Sequence of the first protein:
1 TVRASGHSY

Interface contacts:
Residue Y159 in the second protein is in contact with residue R3 in the first protein (closest heavy-atom distance 3.6 Å).
Residue I124 in the second protein is in contact with residue Y9 in the first protein (closest heavy-atom distance 4.6 Å).
Residue K146 in the second protein is in contact with residue S8 in the first protein (closest heavy-atom distance 3.8 Å).
Residue Q96 in the second protein interacts with residue Y9 in the first protein (closest heavy-atom distance 4.7 Å).
Residue N70 in the second protein is in contact with residue S5 in the first protein (closest heavy-atom distance 2.7 Å).
Residue Y84 in the second protein is in contact with residue Y9 in the first protein (closest heavy-atom distance 2.8 Å).
Residue E152 in the second protein is in contact with residue G6 in the first protein (closest heavy-atom distance 4.0 Å).
Residue K146 in the second protein contacts residue Y9 in the first protein (closest heavy-atom distance 3.4 Å).
Residue N63 in the second protein contacts residue V2 in the first protein (closest heavy-atom distance 3.0 Å).
Residue N80 in the second protein is in contact with residue S8 in the first protein (closest heavy-atom distance 3.9 Å).
Residue N70 in the second protein is in contact with residue R3 in the first protein (closest heavy-atom distance 4.8 Å).
Residue Y159 in the second protein interacts with residue T1 in the first protein (closest heavy-atom distance 2.8 Å).
Residue W147 in the second protein interacts with residue Y9 in the first protein (closest heavy-atom distance 3.6 Å).
Residue N70 in the second protein interacts with residue G6 in the first protein (closest heavy-atom distance 4.3 Å).
Residue R62 in the second protein is in contact with residue T1 in the first protein (closest heavy-atom distance 2.9 Å).
Residue S77 in the second protein is in contact with residue S8 in the first protein (closest heavy-atom distance 3.5 Å).
Residue R62 in the second protein contacts residue V2 in the first protein (closest heavy-atom distance 3.0 Å).
Residue N80 in the second protein is in contact with residue Y9 in the first protein (closest heavy-atom distance 3.0 Å).
Residue T73 in the second protein interacts with residue S5 in the first protein (closest heavy-atom distance 4.1 Å).
Residue W167 in the second protein is in contact with residue T1 in the first protein (closest heavy-atom distance 3.4 Å).
Residue D114 in the second protein interacts with residue R3 in the first protein (closest heavy-atom distance 3.9 Å).
Residue Y171 in the second protein is in contact with residue T1 in the first protein (closest heavy-atom distance 2.6 Å).
Residue Y74 in the second protein is in contact with residue Y9 in the first protein (closest heavy-atom distance 3.6 Å).
Residue L81 in the second protein contacts residue Y9 in the first protein (closest heavy-atom distance 3.5 Å).
Residue I66 in the second protein interacts with residue A4 in the first protein (closest heavy-atom distance 4.1 Å).
Residue R97 in the second protein interacts with residue Y9 in the first protein (closest heavy-atom distance 3.3 Å).
Residue T73 in the second protein is in contact with residue S8 in the first protein (closest heavy-atom distance 3.6 Å).
Residue R62 in the second protein contacts residue A4 in the first protein (closest heavy-atom distance 3.9 Å).
Residue R62 in the second protein contacts residue R3 in the first protein (closest heavy-atom distance 4.3 Å).
Residue Y99 in the second protein contacts residue V2 in the first protein (closest heavy-atom distance 3.7 Å).
Residue Y9 in the second protein interacts with residue R3 in the first protein (closest heavy-atom distance 4.4 Å).
Residue M5 in the second protein is in contact with residue T1 in the first protein (closest heavy-atom distance 4.2 Å).
Residue S77 in the second protein is in contact with residue Y9 in the first protein (closest heavy-atom distance 3.1 Å).
Residue Y7 in the second protein is in contact with residue V2 in the first protein (closest heavy-atom distance 3.5 Å).
Residue L163 in the second protein interacts with residue T1 in the first protein (closest heavy-atom distance 4.4 Å).
Residue S116 in the second protein contacts residue Y9 in the first protein (closest heavy-atom distance 2.7 Å).
Residue I66 in the second protein interacts with residue R3 in the first protein (closest heavy-atom distance 3.3 Å).
Residue I66 in the second protein interacts with residue V2 in the first protein (closest heavy-atom distance 3.7 Å).
Residue T143 in the second protein interacts with residue Y9 in the first protein (closest heavy-atom distance 2.6 Å).
Residue E76 in the second protein is in contact with residue S8 in the first protein (closest heavy-atom distance 3.0 Å).
Residue N63 in the second protein is in contact with residue T1 in the first protein (closest heavy-atom distance 3.0 Å).
Residue Y123 in the second protein interacts with residue Y9 in the first protein (closest heavy-atom distance 3.7 Å).
Residue L156 in the second protein interacts with residue R3 in the first protein (closest heavy-atom distance 3.5 Å).
Residue W147 in the second protein is in contact with residue H7 in the first protein (closest heavy-atom distance 3.4 Å).
Residue Y7 in the second protein is in contact with residue T1 in the first protein (closest heavy-atom distance 2.9 Å).
Residue R97 in the second protein is in contact with residue R3 in the first protein (closest heavy-atom distance 3.6 Å).
Residue I66 in the second protein interacts with residue S5 in the first protein (closest heavy-atom distance 3.8 Å).
Residue M45 in the second protein contacts residue V2 in the first protein (closest heavy-atom distance 3.6 Å).
Residue A150 in the second protein interacts with residue H7 in the first protein (closest heavy-atom distance 3.7 Å).
Residue K146 in the second protein is in contact with residue H7 in the first protein (closest heavy-atom distance 3.5 Å).
Residue I95 in the second protein is in contact with residue Y9 in the first protein (closest heavy-atom distance 4.1 Å).
Residue W147 in the second protein contacts residue S8 in the first protein (closest heavy-atom distance 3.0 Å).
Residue T69 in the second protein contacts residue S5 in the first protein (closest heavy-atom distance 3.4 Å).
Residue Y159 in the second protein interacts with residue V2 in the first protein (closest heavy-atom distance 3.8 Å).
Residue Y99 in the second protein is in contact with residue R3 in the first protein (closest heavy-atom distance 3.0 Å).
Residue Y9 in the second protein interacts with residue V2 in the first protein (closest heavy-atom distance 3.9 Å).
Residue T73 in the second protein interacts with residue H7 in the first protein (closest heavy-atom distance 4.1 Å).
Residue T73 in the second protein contacts residue G6 in the first protein (closest heavy-atom distance 3.8 Å).
Residue E152 in the second protein contacts residue H7 in the first protein (closest heavy-atom distance 3.2 Å).
Residue Y59 in the second protein is in contact with residue T1 in the first protein (closest heavy-atom distance 3.8 Å).

These two protein chains interact to form a complex.

Sequence of the second protein:
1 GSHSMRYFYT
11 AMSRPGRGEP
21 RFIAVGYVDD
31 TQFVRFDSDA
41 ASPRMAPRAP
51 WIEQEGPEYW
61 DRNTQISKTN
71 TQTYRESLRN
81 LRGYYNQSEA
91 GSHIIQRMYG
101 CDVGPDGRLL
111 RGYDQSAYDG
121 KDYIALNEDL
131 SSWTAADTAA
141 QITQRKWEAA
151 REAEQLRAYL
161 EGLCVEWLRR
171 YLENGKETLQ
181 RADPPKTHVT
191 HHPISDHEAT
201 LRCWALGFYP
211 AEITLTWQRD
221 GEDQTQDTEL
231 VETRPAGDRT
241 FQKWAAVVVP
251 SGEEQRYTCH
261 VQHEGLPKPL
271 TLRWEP